Sequence of chain B:
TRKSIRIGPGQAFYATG

This data describes a binding interaction between two proteins.

Contacts between the two chains:
Residue Y31 in chain A interacts with residue G10 in chain B (closest heavy-atom distance 3.3 Å).
Residue F97 in chain A contacts residue F15 in chain B (closest heavy-atom distance 3.7 Å).
Residue R65 in chain A interacts with residue P11 in chain B (closest heavy-atom distance 4.0 Å).
Residue E29 in chain A interacts with residue G10 in chain B (closest heavy-atom distance 3.5 Å).
Residue Y31 in chain A interacts with residue P11 in chain B (closest heavy-atom distance 3.5 Å).
Residue G93 in chain A contacts residue Y16 in chain B (closest heavy-atom distance 4.2 Å).
Residue F97 in chain A contacts residue I9 in chain B (closest heavy-atom distance 4.3 Å).
Residue K30 in chain A is in contact with residue I9 in chain B (closest heavy-atom distance 3.5 Å).
Residue Y31 in chain A contacts residue I9 in chain B (closest heavy-atom distance 2.9 Å).
Residue K30 in chain A is in contact with residue G10 in chain B (closest heavy-atom distance 4.2 Å).
Residue Y31 in chain A interacts with residue R8 in chain B (closest heavy-atom distance 4.3 Å).
Residue G94 in chain A interacts with residue I9 in chain B (closest heavy-atom distance 3.6 Å).
Residue Y33 in chain A contacts residue I9 in chain B (closest heavy-atom distance 4.3 Å).
Residue F97 in chain A interacts with residue I7 in chain B (closest heavy-atom distance 4.4 Å).
Residue E29 in chain A contacts residue I9 in chain B (closest heavy-atom distance 4.5 Å).
Residue G94 in chain A contacts residue F15 in chain B (closest heavy-atom distance 3.5 Å).
Residue T95 in chain A is in contact with residue F15 in chain B (closest heavy-atom distance 3.2 Å).
Residue Y33 in chain A interacts with residue R8 in chain B (closest heavy-atom distance 3.4 Å).
Residue K30 in chain A is in contact with residue Q13 in chain B (closest heavy-atom distance 2.8 Å).
Residue E49 in chain A interacts with residue R8 in chain B (closest heavy-atom distance 2.8 Å).
Residue T90 in chain A is in contact with residue I9 in chain B (closest heavy-atom distance 3.8 Å).
Residue E29 in chain A interacts with residue Q13 in chain B (closest heavy-atom distance 3.4 Å).
Residue E29 in chain A interacts with residue P11 in chain B (closest heavy-atom distance 3.5 Å).
Residue T95 in chain A contacts residue Y16 in chain B (closest heavy-atom distance 3.8 Å).
Residue T90 in chain A interacts with residue F15 in chain B (closest heavy-atom distance 4.3 Å).
Residue G94 in chain A is in contact with residue Y16 in chain B (closest heavy-atom distance 2.9 Å).
Residue F96 in chain A is in contact with residue F15 in chain B (closest heavy-atom distance 3.6 Å).

Sequence of chain A:
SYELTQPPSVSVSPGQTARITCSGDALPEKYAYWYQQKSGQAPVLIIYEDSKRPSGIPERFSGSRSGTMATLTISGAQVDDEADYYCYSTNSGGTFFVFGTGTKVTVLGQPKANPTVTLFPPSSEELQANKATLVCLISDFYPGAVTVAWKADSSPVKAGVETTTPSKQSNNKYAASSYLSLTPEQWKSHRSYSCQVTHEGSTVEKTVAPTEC